Sequence of protein 2:
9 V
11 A

Residue-level contacts at the interface:
Residue R55 in protein 1 interacts with residue V9 in protein 2 (closest heavy-atom distance 3.7 Å).

Sequence of protein 1:
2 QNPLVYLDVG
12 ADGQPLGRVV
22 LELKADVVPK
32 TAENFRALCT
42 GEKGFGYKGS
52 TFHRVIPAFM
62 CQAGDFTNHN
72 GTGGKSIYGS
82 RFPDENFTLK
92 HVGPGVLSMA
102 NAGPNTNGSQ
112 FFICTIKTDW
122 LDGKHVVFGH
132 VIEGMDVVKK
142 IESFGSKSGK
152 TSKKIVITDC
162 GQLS

These two protein chains interact to form a complex.